Contacts between the two chains:
Residue L226 in the second protein is in contact with residue R127 in the first protein (closest heavy-atom distance 3.7 Å).

These two protein chains interact to form a complex.

Sequence of the second protein:
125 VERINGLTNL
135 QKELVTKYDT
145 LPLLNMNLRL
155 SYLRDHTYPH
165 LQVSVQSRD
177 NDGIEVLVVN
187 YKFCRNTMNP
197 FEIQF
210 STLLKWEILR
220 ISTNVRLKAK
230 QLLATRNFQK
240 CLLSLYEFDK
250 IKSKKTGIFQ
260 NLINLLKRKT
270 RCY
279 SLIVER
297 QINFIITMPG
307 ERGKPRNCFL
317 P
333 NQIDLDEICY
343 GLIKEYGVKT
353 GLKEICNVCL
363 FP

Sequence of the first protein:
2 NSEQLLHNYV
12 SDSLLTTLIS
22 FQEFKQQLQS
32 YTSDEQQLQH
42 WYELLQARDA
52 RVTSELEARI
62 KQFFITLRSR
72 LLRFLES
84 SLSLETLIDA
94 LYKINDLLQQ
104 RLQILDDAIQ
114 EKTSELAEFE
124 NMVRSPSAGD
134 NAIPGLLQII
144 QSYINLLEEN